Residue-level contacts at the interface:
Residue P97 in the second protein contacts residue F16 in the first protein (closest heavy-atom distance 3.3 Å).
Residue Y99 in the second protein contacts residue L13 in the first protein (closest heavy-atom distance 4.9 Å).
Residue S94 in the second protein is in contact with residue F9 in the first protein (closest heavy-atom distance 3.6 Å).
Residue P96 in the second protein contacts residue F16 in the first protein (closest heavy-atom distance 3.7 Å).
Residue G93 in the second protein contacts residue F9 in the first protein (closest heavy-atom distance 3.5 Å).
Residue G93 in the second protein is in contact with residue L13 in the first protein (closest heavy-atom distance 4.5 Å).
Residue S94 in the second protein contacts residue F16 in the first protein (closest heavy-atom distance 3.3 Å).
Residue S95 in the second protein interacts with residue F16 in the first protein (closest heavy-atom distance 4.1 Å).
Residue S94 in the second protein interacts with residue L13 in the first protein (closest heavy-atom distance 3.8 Å).
Residue Y92 in the second protein contacts residue F9 in the first protein (closest heavy-atom distance 3.8 Å).
Residue S94 in the second protein contacts residue E12 in the first protein (closest heavy-atom distance 2.4 Å).
Residue Y33 in the second protein is in contact with residue E12 in the first protein (closest heavy-atom distance 2.3 Å).
Residue Y99 in the second protein interacts with residue F9 in the first protein (closest heavy-atom distance 3.4 Å).
Residue Y33 in the second protein is in contact with residue F9 in the first protein (closest heavy-atom distance 3.5 Å).
Residue P97 in the second protein contacts residue L13 in the first protein (closest heavy-atom distance 3.8 Å).
Residue P97 in the second protein is in contact with residue F17 in the first protein (closest heavy-atom distance 4.5 Å).

Sequence of the first protein:
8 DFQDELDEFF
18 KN

The following describes two proteins that form a bound complex.

Sequence of the second protein:
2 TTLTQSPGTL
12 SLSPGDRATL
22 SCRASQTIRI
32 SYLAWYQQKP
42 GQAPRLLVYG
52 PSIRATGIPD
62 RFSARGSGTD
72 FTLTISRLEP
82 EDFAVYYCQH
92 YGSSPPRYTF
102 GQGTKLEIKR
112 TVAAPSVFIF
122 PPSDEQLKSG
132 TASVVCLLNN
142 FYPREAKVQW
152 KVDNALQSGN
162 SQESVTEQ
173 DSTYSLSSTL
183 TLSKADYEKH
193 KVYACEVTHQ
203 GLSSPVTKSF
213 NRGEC